Sequence of the first protein:
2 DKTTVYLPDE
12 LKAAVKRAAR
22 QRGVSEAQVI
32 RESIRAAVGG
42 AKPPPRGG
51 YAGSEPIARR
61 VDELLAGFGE

Interface contacts:
Residue Y65 in the second protein is in contact with residue L64 in the first protein (closest heavy-atom distance 3.8 Å).
Residue D33 in the second protein contacts residue A52 in the first protein (closest heavy-atom distance 3.6 Å).
Residue F32 in the second protein contacts residue Y51 in the first protein (closest heavy-atom distance 3.6 Å).
Residue A87 in the second protein interacts with residue K43 in the first protein (closest heavy-atom distance 3.9 Å).
Residue Y31 in the second protein contacts residue P46 in the first protein (closest heavy-atom distance 3.2 Å).
Residue E82 in the second protein interacts with residue P46 in the first protein (closest heavy-atom distance 3.6 Å).
Residue G86 in the second protein contacts residue K43 in the first protein (closest heavy-atom distance 3.5 Å).
Residue L29 in the second protein interacts with residue I57 in the first protein (closest heavy-atom distance 3.6 Å).
Residue A87 in the second protein interacts with residue P45 in the first protein (closest heavy-atom distance 3.8 Å).
Residue F32 in the second protein is in contact with residue G49 in the first protein (closest heavy-atom distance 3.5 Å).
Residue D136 in the second protein contacts residue R59 in the first protein (closest heavy-atom distance 4.2 Å).
Residue V79 in the second protein interacts with residue Y51 in the first protein (closest heavy-atom distance 3.8 Å).
Residue E82 in the second protein contacts residue R47 in the first protein (closest heavy-atom distance 3.0 Å).
Residue E62 in the second protein interacts with residue F68 in the first protein (closest heavy-atom distance 4.0 Å).
Residue A52 in the second protein is in contact with residue K43 in the first protein (closest heavy-atom distance 3.8 Å).
Residue A87 in the second protein contacts residue P44 in the first protein (closest heavy-atom distance 3.1 Å).
Residue P37 in the second protein interacts with residue P56 in the first protein (closest heavy-atom distance 3.6 Å).
Residue R70 in the second protein contacts residue L64 in the first protein (closest heavy-atom distance 3.4 Å).
Residue D38 in the second protein interacts with residue R59 in the first protein (closest heavy-atom distance 2.9 Å).
Residue I46 in the second protein is in contact with residue P46 in the first protein (closest heavy-atom distance 3.5 Å).
Residue Y31 in the second protein is in contact with residue G48 in the first protein (closest heavy-atom distance 3.2 Å).
Residue Y65 in the second protein interacts with residue L65 in the first protein (closest heavy-atom distance 4.0 Å).
Residue A61 in the second protein contacts residue F68 in the first protein (closest heavy-atom distance 3.8 Å).
Residue L29 in the second protein is in contact with residue V61 in the first protein (closest heavy-atom distance 4.0 Å).
Residue E36 in the second protein interacts with residue A58 in the first protein (closest heavy-atom distance 3.2 Å).
Residue D33 in the second protein is in contact with residue G53 in the first protein (closest heavy-atom distance 3.0 Å).
Residue E36 in the second protein contacts residue I57 in the first protein (closest heavy-atom distance 2.8 Å).
Residue E36 in the second protein contacts residue E55 in the first protein (closest heavy-atom distance 4.0 Å).
Residue R70 in the second protein contacts residue I57 in the first protein (closest heavy-atom distance 4.2 Å).
Residue A87 in the second protein is in contact with residue P46 in the first protein (closest heavy-atom distance 3.6 Å).
Residue E36 in the second protein interacts with residue P56 in the first protein (closest heavy-atom distance 3.4 Å).
Residue E62 in the second protein contacts residue L65 in the first protein (closest heavy-atom distance 3.9 Å).
Residue S26 in the second protein contacts residue A58 in the first protein (closest heavy-atom distance 3.3 Å).
Residue L29 in the second protein contacts residue A58 in the first protein (closest heavy-atom distance 4.1 Å).
Residue S26 in the second protein is in contact with residue V61 in the first protein (closest heavy-atom distance 3.9 Å).
Residue L53 in the second protein is in contact with residue P46 in the first protein (closest heavy-atom distance 3.6 Å).
Residue Y65 in the second protein is in contact with residue G67 in the first protein (closest heavy-atom distance 3.0 Å).
Residue F32 in the second protein contacts residue R47 in the first protein (closest heavy-atom distance 3.7 Å).
Residue A75 in the second protein contacts residue Y51 in the first protein (closest heavy-atom distance 3.8 Å).
Residue Y31 in the second protein contacts residue G49 in the first protein (closest heavy-atom distance 2.9 Å).
Residue Y65 in the second protein contacts residue E70 in the first protein (closest heavy-atom distance 4.0 Å).
Residue L135 in the second protein interacts with residue R59 in the first protein (closest heavy-atom distance 3.0 Å).
Residue D47 in the second protein contacts residue P46 in the first protein (closest heavy-atom distance 3.7 Å).
Residue V67 in the second protein interacts with residue Y51 in the first protein (closest heavy-atom distance 3.9 Å).
Residue H139 in the second protein contacts residue D62 in the first protein (closest heavy-atom distance 3.0 Å).
Residue A34 in the second protein is in contact with residue Y51 in the first protein (closest heavy-atom distance 3.0 Å).
Residue V71 in the second protein contacts residue Y51 in the first protein (closest heavy-atom distance 4.0 Å).
Residue D51 in the second protein contacts residue K43 in the first protein (closest heavy-atom distance 3.1 Å).
Residue W88 in the second protein contacts residue P46 in the first protein (closest heavy-atom distance 3.6 Å).
Residue D33 in the second protein interacts with residue Y51 in the first protein (closest heavy-atom distance 3.6 Å).
Residue H39 in the second protein interacts with residue G49 in the first protein (closest heavy-atom distance 3.6 Å).
Residue Y31 in the second protein contacts residue R47 in the first protein (closest heavy-atom distance 3.4 Å).
Residue L66 in the second protein contacts residue L65 in the first protein (closest heavy-atom distance 3.8 Å).
Residue A35 in the second protein contacts residue G53 in the first protein (closest heavy-atom distance 3.7 Å).
Residue Y65 in the second protein interacts with residue F68 in the first protein (closest heavy-atom distance 3.4 Å).
Residue L66 in the second protein interacts with residue L64 in the first protein (closest heavy-atom distance 3.4 Å).
Residue A34 in the second protein interacts with residue G49 in the first protein (closest heavy-atom distance 4.1 Å).
Residue G85 in the second protein is in contact with residue P44 in the first protein (closest heavy-atom distance 3.7 Å).
Residue G86 in the second protein contacts residue P44 in the first protein (closest heavy-atom distance 3.7 Å).
Residue L135 in the second protein is in contact with residue A58 in the first protein (closest heavy-atom distance 3.6 Å).

The following describes two proteins that form a bound complex.

Sequence of the second protein:
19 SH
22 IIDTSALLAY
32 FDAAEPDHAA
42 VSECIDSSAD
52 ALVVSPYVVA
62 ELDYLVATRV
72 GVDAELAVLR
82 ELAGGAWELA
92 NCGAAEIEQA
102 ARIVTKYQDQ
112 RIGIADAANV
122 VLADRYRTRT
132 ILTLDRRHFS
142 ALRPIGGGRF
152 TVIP